Sequence of the second protein:
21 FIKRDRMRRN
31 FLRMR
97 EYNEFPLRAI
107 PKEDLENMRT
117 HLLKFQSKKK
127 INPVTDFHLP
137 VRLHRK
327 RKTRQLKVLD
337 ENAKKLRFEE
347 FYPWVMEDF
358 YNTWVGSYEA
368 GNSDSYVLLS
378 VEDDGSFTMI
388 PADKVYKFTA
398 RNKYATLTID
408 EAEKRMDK

The following describes two proteins that form a bound complex.

Sequence of the first protein:
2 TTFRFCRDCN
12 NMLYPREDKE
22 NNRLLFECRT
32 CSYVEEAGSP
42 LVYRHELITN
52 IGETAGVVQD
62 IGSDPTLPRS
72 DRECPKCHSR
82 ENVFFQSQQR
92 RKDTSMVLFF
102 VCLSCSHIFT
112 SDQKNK

Contacts between the two chains:
Residue Y401 in the second protein interacts with residue C10 in the first protein (closest heavy-atom distance 4.7 Å).
Residue K400 in the second protein contacts residue D9 in the first protein (closest heavy-atom distance 2.9 Å).
Residue K125 in the second protein is in contact with residue D9 in the first protein (closest heavy-atom distance 2.5 Å).
Residue Y401 in the second protein contacts residue C32 in the first protein (closest heavy-atom distance 4.6 Å).
Residue K400 in the second protein contacts residue C10 in the first protein (closest heavy-atom distance 4.9 Å).
Residue K124 in the second protein contacts residue N11 in the first protein (closest heavy-atom distance 3.8 Å).
Residue Y401 in the second protein is in contact with residue N12 in the first protein (closest heavy-atom distance 4.9 Å).
Residue Y401 in the second protein contacts residue T31 in the first protein (closest heavy-atom distance 2.5 Å).
Residue K124 in the second protein interacts with residue C7 in the first protein (closest heavy-atom distance 4.7 Å).
Residue K124 in the second protein interacts with residue D9 in the first protein (closest heavy-atom distance 5.0 Å).
Residue S123 in the second protein is in contact with residue D9 in the first protein (closest heavy-atom distance 4.2 Å).